Sequence of protein 2:
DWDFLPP

These two protein chains interact to form a complex.

Sequence of protein 1:
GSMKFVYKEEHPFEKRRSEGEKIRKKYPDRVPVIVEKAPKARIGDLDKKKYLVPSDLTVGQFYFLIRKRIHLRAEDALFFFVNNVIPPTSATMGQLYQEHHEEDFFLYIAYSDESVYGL

Residue-level contacts at the interface:
Residue F62 in protein 1 interacts with residue L9 in protein 2 (closest heavy-atom distance 3.9 Å).
Residue K48 in protein 1 contacts residue D7 in protein 2 (closest heavy-atom distance 4.7 Å).
Residue Y51 in protein 1 contacts residue L9 in protein 2 (closest heavy-atom distance 4.2 Å).
Residue V33 in protein 1 contacts residue W6 in protein 2 (closest heavy-atom distance 3.8 Å).
Residue R69 in protein 1 contacts residue F8 in protein 2 (closest heavy-atom distance 4.4 Å).
Residue I34 in protein 1 is in contact with residue W6 in protein 2 (closest heavy-atom distance 4.3 Å).
Residue V53 in protein 1 is in contact with residue L9 in protein 2 (closest heavy-atom distance 3.5 Å).
Residue R30 in protein 1 interacts with residue L9 in protein 2 (closest heavy-atom distance 3.5 Å).
Residue I23 in protein 1 contacts residue W6 in protein 2 (closest heavy-atom distance 3.5 Å).
Residue R69 in protein 1 contacts residue D7 in protein 2 (closest heavy-atom distance 3.3 Å).
Residue F106 in protein 1 contacts residue W6 in protein 2 (closest heavy-atom distance 3.6 Å).
Residue L57 in protein 1 is in contact with residue L9 in protein 2 (closest heavy-atom distance 4.0 Å).
Residue L57 in protein 1 contacts residue P10 in protein 2 (closest heavy-atom distance 3.8 Å).
Residue L65 in protein 1 is in contact with residue L9 in protein 2 (closest heavy-atom distance 3.8 Å).
Residue K50 in protein 1 interacts with residue D5 in protein 2 (closest heavy-atom distance 3.0 Å).
Residue L52 in protein 1 interacts with residue L9 in protein 2 (closest heavy-atom distance 3.1 Å).
Residue R30 in protein 1 is in contact with residue P11 in protein 2 (closest heavy-atom distance 3.1 Å).
Residue L65 in protein 1 contacts residue P10 in protein 2 (closest heavy-atom distance 4.0 Å).
Residue Y51 in protein 1 contacts residue W6 in protein 2 (closest heavy-atom distance 3.5 Å).
Residue Y27 in protein 1 interacts with residue F8 in protein 2 (closest heavy-atom distance 3.8 Å).
Residue K50 in protein 1 contacts residue W6 in protein 2 (closest heavy-atom distance 3.5 Å).
Residue E19 in protein 1 interacts with residue D5 in protein 2 (closest heavy-atom distance 4.2 Å).
Residue L52 in protein 1 contacts residue D7 in protein 2 (closest heavy-atom distance 2.9 Å).
Residue K50 in protein 1 is in contact with residue D7 in protein 2 (closest heavy-atom distance 3.0 Å).
Residue P54 in protein 1 is in contact with residue P10 in protein 2 (closest heavy-atom distance 3.9 Å).
Residue L52 in protein 1 is in contact with residue F8 in protein 2 (closest heavy-atom distance 3.6 Å).
Residue R30 in protein 1 contacts residue P10 in protein 2 (closest heavy-atom distance 3.0 Å).
Residue R69 in protein 1 interacts with residue L9 in protein 2 (closest heavy-atom distance 3.1 Å).
Residue P54 in protein 1 is in contact with residue L9 in protein 2 (closest heavy-atom distance 3.2 Å).
Residue Y51 in protein 1 contacts residue D7 in protein 2 (closest heavy-atom distance 3.1 Å).
Residue L52 in protein 1 interacts with residue W6 in protein 2 (closest heavy-atom distance 3.1 Å).
Residue P32 in protein 1 interacts with residue W6 in protein 2 (closest heavy-atom distance 3.5 Å).
Residue E19 in protein 1 interacts with residue W6 in protein 2 (closest heavy-atom distance 3.0 Å).
Residue I66 in protein 1 contacts residue L9 in protein 2 (closest heavy-atom distance 3.9 Å).
Residue R30 in protein 1 is in contact with residue F8 in protein 2 (closest heavy-atom distance 3.5 Å).